Sequence of protein 2:
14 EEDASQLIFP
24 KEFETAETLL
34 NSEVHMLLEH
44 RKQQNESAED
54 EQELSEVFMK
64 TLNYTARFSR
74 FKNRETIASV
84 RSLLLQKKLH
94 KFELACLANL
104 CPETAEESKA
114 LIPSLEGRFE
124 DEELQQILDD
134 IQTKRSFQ

The following describes two proteins that form a bound complex.

Sequence of protein 1:
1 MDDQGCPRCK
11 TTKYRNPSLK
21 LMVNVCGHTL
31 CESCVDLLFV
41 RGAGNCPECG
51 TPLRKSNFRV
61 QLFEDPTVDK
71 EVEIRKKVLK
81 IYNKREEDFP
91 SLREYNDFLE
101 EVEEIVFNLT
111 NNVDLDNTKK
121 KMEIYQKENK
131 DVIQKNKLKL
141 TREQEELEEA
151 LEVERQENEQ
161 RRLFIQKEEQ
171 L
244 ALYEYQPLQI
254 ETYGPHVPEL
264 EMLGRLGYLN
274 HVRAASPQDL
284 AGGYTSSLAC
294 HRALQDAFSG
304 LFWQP

Contacts between the two chains:
Residue K55 in protein 1 is in contact with residue E119 in protein 2 (closest heavy-atom distance 4.3 Å).
Residue K55 in protein 1 interacts with residue E109 in protein 2 (closest heavy-atom distance 3.3 Å).
Residue K55 in protein 1 is in contact with residue K112 in protein 2 (closest heavy-atom distance 4.2 Å).
Residue K55 in protein 1 is in contact with residue A113 in protein 2 (closest heavy-atom distance 3.5 Å).